Interface contacts:
Residue D57 in the second protein contacts residue A84 in the first protein (closest heavy-atom distance 3.8 Å).
Residue T83 in the second protein is in contact with residue S28 in the first protein (closest heavy-atom distance 3.8 Å).
Residue I24 in the second protein interacts with residue Y73 in the first protein (closest heavy-atom distance 4.1 Å).
Residue K70 in the second protein interacts with residue F19 in the first protein (closest heavy-atom distance 2.8 Å).
Residue S28 in the second protein is in contact with residue R87 in the first protein (closest heavy-atom distance 3.5 Å).
Residue H30 in the second protein contacts residue D98 in the first protein (closest heavy-atom distance 3.9 Å).
Residue Y73 in the second protein is in contact with residue I24 in the first protein (closest heavy-atom distance 4.1 Å).
Residue Y73 in the second protein interacts with residue L44 in the first protein (closest heavy-atom distance 3.7 Å).
Residue I24 in the second protein interacts with residue I76 in the first protein (closest heavy-atom distance 4.0 Å).
Residue D98 in the second protein interacts with residue H30 in the first protein (closest heavy-atom distance 3.9 Å).
Residue F19 in the second protein is in contact with residue V71 in the first protein (closest heavy-atom distance 3.3 Å).
Residue A88 in the second protein is in contact with residue D57 in the first protein (closest heavy-atom distance 3.4 Å).
Residue I76 in the second protein is in contact with residue I24 in the first protein (closest heavy-atom distance 4.0 Å).
Residue Y73 in the second protein is in contact with residue A48 in the first protein (closest heavy-atom distance 3.3 Å).
Residue S72 in the second protein is in contact with residue F19 in the first protein (closest heavy-atom distance 3.7 Å).
Residue L47 in the second protein contacts residue Y73 in the first protein (closest heavy-atom distance 3.5 Å).
Residue A84 in the second protein interacts with residue D57 in the first protein (closest heavy-atom distance 3.8 Å).
Residue H30 in the second protein interacts with residue R87 in the first protein (closest heavy-atom distance 3.8 Å).
Residue I26 in the second protein is in contact with residue A80 in the first protein (closest heavy-atom distance 3.9 Å).
Residue E27 in the second protein interacts with residue E27 in the first protein (closest heavy-atom distance 4.0 Å).
Residue S99 in the second protein contacts residue F29 in the first protein (closest heavy-atom distance 4.4 Å).
Residue A84 in the second protein is in contact with residue V58 in the first protein (closest heavy-atom distance 4.3 Å).
Residue Y73 in the second protein contacts residue L15 in the first protein (closest heavy-atom distance 3.7 Å).
Residue K100 in the second protein interacts with residue S99 in the first protein (closest heavy-atom distance 4.4 Å).
Residue V71 in the second protein interacts with residue F19 in the first protein (closest heavy-atom distance 3.3 Å).
Residue F29 in the second protein is in contact with residue S99 in the first protein (closest heavy-atom distance 4.4 Å).
Residue F19 in the second protein contacts residue K70 in the first protein (closest heavy-atom distance 2.8 Å).
Residue F19 in the second protein contacts residue Y73 in the first protein (closest heavy-atom distance 3.4 Å).
Residue S28 in the second protein is in contact with residue T83 in the first protein (closest heavy-atom distance 3.8 Å).
Residue N25 in the second protein contacts residue N25 in the first protein (closest heavy-atom distance 4.2 Å).
Residue I24 in the second protein is in contact with residue R23 in the first protein (closest heavy-atom distance 3.1 Å).
Residue F19 in the second protein is in contact with residue I76 in the first protein (closest heavy-atom distance 3.8 Å).
Residue L44 in the second protein interacts with residue Y73 in the first protein (closest heavy-atom distance 3.7 Å).
Residue I76 in the second protein is in contact with residue F19 in the first protein (closest heavy-atom distance 3.8 Å).
Residue D57 in the second protein contacts residue A88 in the first protein (closest heavy-atom distance 3.4 Å).
Residue K20 in the second protein contacts residue K20 in the first protein (closest heavy-atom distance 3.9 Å).
Residue S56 in the second protein contacts residue A84 in the first protein (closest heavy-atom distance 3.9 Å).
Residue A80 in the second protein contacts residue I26 in the first protein (closest heavy-atom distance 3.9 Å).
Residue R87 in the second protein contacts residue H30 in the first protein (closest heavy-atom distance 3.8 Å).
Residue S22 in the second protein contacts residue K70 in the first protein (closest heavy-atom distance 2.7 Å).
Residue A84 in the second protein contacts residue S56 in the first protein (closest heavy-atom distance 3.9 Å).
Residue N85 in the second protein contacts residue D57 in the first protein (closest heavy-atom distance 4.0 Å).
Residue D57 in the second protein is in contact with residue N85 in the first protein (closest heavy-atom distance 4.0 Å).
Residue I26 in the second protein contacts residue I76 in the first protein (closest heavy-atom distance 4.1 Å).
Residue I76 in the second protein is in contact with residue I26 in the first protein (closest heavy-atom distance 4.1 Å).
Residue Y73 in the second protein is in contact with residue N51 in the first protein (closest heavy-atom distance 2.7 Å).
Residue R87 in the second protein interacts with residue S28 in the first protein (closest heavy-atom distance 3.5 Å).
Residue F19 in the second protein is in contact with residue S72 in the first protein (closest heavy-atom distance 3.7 Å).
Residue Y73 in the second protein is in contact with residue L47 in the first protein (closest heavy-atom distance 3.5 Å).
Residue L15 in the second protein contacts residue Y73 in the first protein (closest heavy-atom distance 3.7 Å).
Residue S99 in the second protein contacts residue S99 in the first protein (closest heavy-atom distance 3.1 Å).
Residue K70 in the second protein is in contact with residue S22 in the first protein (closest heavy-atom distance 2.7 Å).
Residue K20 in the second protein contacts residue K70 in the first protein (closest heavy-atom distance 3.9 Å).
Residue Y73 in the second protein interacts with residue F19 in the first protein (closest heavy-atom distance 3.4 Å).
Residue S99 in the second protein is in contact with residue K100 in the first protein (closest heavy-atom distance 4.4 Å).
Residue R23 in the second protein interacts with residue I24 in the first protein (closest heavy-atom distance 3.1 Å).
Residue V58 in the second protein interacts with residue A84 in the first protein (closest heavy-atom distance 4.3 Å).
Residue N51 in the second protein interacts with residue Y73 in the first protein (closest heavy-atom distance 2.7 Å).
Residue A48 in the second protein contacts residue Y73 in the first protein (closest heavy-atom distance 3.3 Å).
Residue K70 in the second protein is in contact with residue K20 in the first protein (closest heavy-atom distance 3.9 Å).

The following describes two proteins that form a bound complex.

Sequence of the first protein:
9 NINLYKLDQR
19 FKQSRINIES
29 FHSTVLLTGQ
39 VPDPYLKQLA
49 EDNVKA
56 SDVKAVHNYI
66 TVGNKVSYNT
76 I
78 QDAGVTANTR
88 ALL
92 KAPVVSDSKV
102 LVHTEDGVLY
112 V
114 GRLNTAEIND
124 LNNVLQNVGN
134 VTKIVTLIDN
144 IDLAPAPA

Sequence of the second protein:
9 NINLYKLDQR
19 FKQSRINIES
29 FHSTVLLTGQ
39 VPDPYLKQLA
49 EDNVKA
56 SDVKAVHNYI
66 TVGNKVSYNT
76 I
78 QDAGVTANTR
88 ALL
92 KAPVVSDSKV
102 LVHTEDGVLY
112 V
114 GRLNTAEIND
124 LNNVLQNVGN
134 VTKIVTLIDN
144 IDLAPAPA